The following describes two proteins that form a bound complex.

Sequence of chain A:
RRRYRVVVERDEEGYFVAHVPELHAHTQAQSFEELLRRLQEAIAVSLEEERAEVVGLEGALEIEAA

Sequence of chain B:
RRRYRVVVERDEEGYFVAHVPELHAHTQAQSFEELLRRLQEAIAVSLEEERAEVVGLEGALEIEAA

Contacts between the two chains:
Residue E65 in chain B is in contact with residue E54 in chain A (closest heavy-atom distance 2.8 Å).
Residue R2 in chain B contacts residue E65 in chain A (closest heavy-atom distance 2.6 Å).
Residue E51 in chain B contacts residue A67 in chain A (closest heavy-atom distance 3.0 Å).
Residue L62 in chain B is in contact with residue R4 in chain A (closest heavy-atom distance 3.2 Å).
Residue R4 in chain B contacts residue E63 in chain A (closest heavy-atom distance 3.2 Å).
Residue E50 in chain B contacts residue A67 in chain A (closest heavy-atom distance 3.2 Å).
Residue R52 in chain B is in contact with residue A66 in chain A (closest heavy-atom distance 3.3 Å).
Residue E63 in chain B interacts with residue R4 in chain A (closest heavy-atom distance 3.2 Å).
Residue I64 in chain B is in contact with residue R3 in chain A (closest heavy-atom distance 2.8 Å).
Residue A61 in chain B interacts with residue Y5 in chain A (closest heavy-atom distance 3.2 Å).
Residue L62 in chain B is in contact with residue Y5 in chain A (closest heavy-atom distance 2.7 Å).
Residue G57 in chain B contacts residue E63 in chain A (closest heavy-atom distance 2.8 Å).
Residue A67 in chain B is in contact with residue E50 in chain A (closest heavy-atom distance 3.2 Å).
Residue E59 in chain B contacts residue G60 in chain A (closest heavy-atom distance 3.4 Å).
Residue F33 in chain B is in contact with residue E34 in chain A (closest heavy-atom distance 3.5 Å).
Residue V55 in chain B is in contact with residue R11 in chain A (closest heavy-atom distance 3.1 Å).
Residue V9 in chain B interacts with residue G57 in chain A (closest heavy-atom distance 3.2 Å).
Residue E63 in chain B is in contact with residue V56 in chain A (closest heavy-atom distance 2.9 Å).
Residue E63 in chain B is in contact with residue E59 in chain A (closest heavy-atom distance 2.5 Å).
Residue E59 in chain B interacts with residue A61 in chain A (closest heavy-atom distance 2.9 Å).
Residue E59 in chain B is in contact with residue E63 in chain A (closest heavy-atom distance 2.5 Å).
Residue G60 in chain B contacts residue E59 in chain A (closest heavy-atom distance 3.4 Å).
Residue Q41 in chain B contacts residue R11 in chain A (closest heavy-atom distance 3.1 Å).
Residue A67 in chain B interacts with residue E51 in chain A (closest heavy-atom distance 3.0 Å).
Residue G60 in chain B is in contact with residue R6 in chain A (closest heavy-atom distance 3.2 Å).
Residue L37 in chain B interacts with residue F33 in chain A (closest heavy-atom distance 3.5 Å).
Residue Y5 in chain B contacts residue L62 in chain A (closest heavy-atom distance 2.7 Å).
Residue A67 in chain B is in contact with residue R52 in chain A (closest heavy-atom distance 3.0 Å).
Residue Y5 in chain B is in contact with residue A61 in chain A (closest heavy-atom distance 3.2 Å).
Residue F33 in chain B interacts with residue F33 in chain A (closest heavy-atom distance 2.7 Å).
Residue R11 in chain B interacts with residue Q41 in chain A (closest heavy-atom distance 3.1 Å).
Residue A53 in chain B interacts with residue E65 in chain A (closest heavy-atom distance 3.4 Å).
Residue R11 in chain B interacts with residue V56 in chain A (closest heavy-atom distance 3.1 Å).
Residue E63 in chain B is in contact with residue V55 in chain A (closest heavy-atom distance 3.5 Å).
Residue R6 in chain B is in contact with residue G60 in chain A (closest heavy-atom distance 3.2 Å).
Residue A61 in chain B interacts with residue E59 in chain A (closest heavy-atom distance 2.9 Å).
Residue G60 in chain B contacts residue V7 in chain A (closest heavy-atom distance 2.7 Å).
Residue E34 in chain B contacts residue E34 in chain A (closest heavy-atom distance 3.0 Å).
Residue R4 in chain B interacts with residue L62 in chain A (closest heavy-atom distance 3.2 Å).
Residue V56 in chain B interacts with residue R11 in chain A (closest heavy-atom distance 3.1 Å).
Residue E65 in chain B contacts residue R2 in chain A (closest heavy-atom distance 2.6 Å).
Residue F33 in chain B interacts with residue L37 in chain A (closest heavy-atom distance 3.5 Å).
Residue L58 in chain B is in contact with residue V9 in chain A (closest heavy-atom distance 2.8 Å).
Residue L58 in chain B interacts with residue A61 in chain A (closest heavy-atom distance 3.0 Å).
Residue R11 in chain B contacts residue V55 in chain A (closest heavy-atom distance 3.1 Å).
Residue V56 in chain B contacts residue E63 in chain A (closest heavy-atom distance 2.9 Å).
Residue E54 in chain B is in contact with residue I64 in chain A (closest heavy-atom distance 3.4 Å).
Residue E63 in chain B contacts residue G57 in chain A (closest heavy-atom distance 2.8 Å).
Residue V7 in chain B interacts with residue G60 in chain A (closest heavy-atom distance 2.7 Å).
Residue E54 in chain B is in contact with residue E65 in chain A (closest heavy-atom distance 2.8 Å).
Residue R3 in chain B is in contact with residue I64 in chain A (closest heavy-atom distance 2.8 Å).
Residue A61 in chain B interacts with residue L58 in chain A (closest heavy-atom distance 3.0 Å).
Residue V9 in chain B contacts residue L58 in chain A (closest heavy-atom distance 2.8 Å).
Residue V55 in chain B contacts residue E63 in chain A (closest heavy-atom distance 3.5 Å).
Residue E34 in chain B contacts residue F33 in chain A (closest heavy-atom distance 3.5 Å).
Residue I64 in chain B contacts residue E54 in chain A (closest heavy-atom distance 3.4 Å).
Residue R52 in chain B interacts with residue A67 in chain A (closest heavy-atom distance 3.0 Å).
Residue A66 in chain B interacts with residue R52 in chain A (closest heavy-atom distance 3.3 Å).
Residue G57 in chain B interacts with residue V9 in chain A (closest heavy-atom distance 3.2 Å).
Residue E65 in chain B contacts residue A53 in chain A (closest heavy-atom distance 3.4 Å).